The following describes two proteins that form a bound complex.

Contacts between the two chains:
Residue D572 in chain A interacts with residue V377 in chain B (closest heavy-atom distance 3.7 Å).
Residue L576 in chain A contacts residue V377 in chain B (closest heavy-atom distance 3.9 Å).
Residue R580 in chain A interacts with residue K372 in chain B (closest heavy-atom distance 3.7 Å).
Residue L576 in chain A interacts with residue E376 in chain B (closest heavy-atom distance 3.1 Å).
Residue L576 in chain A interacts with residue K373 in chain B (closest heavy-atom distance 4.2 Å).
Residue R580 in chain A is in contact with residue E376 in chain B (closest heavy-atom distance 3.9 Å).
Residue K579 in chain A is in contact with residue E376 in chain B (closest heavy-atom distance 2.2 Å).
Residue V573 in chain A interacts with residue K373 in chain B (closest heavy-atom distance 3.2 Å).
Residue K579 in chain A is in contact with residue M380 in chain B (closest heavy-atom distance 3.6 Å).
Residue L576 in chain A interacts with residue M380 in chain B (closest heavy-atom distance 3.9 Å).
Residue A575 in chain A is in contact with residue M380 in chain B (closest heavy-atom distance 3.8 Å).
Residue D572 in chain A is in contact with residue M380 in chain B (closest heavy-atom distance 4.8 Å).

Sequence of chain B:
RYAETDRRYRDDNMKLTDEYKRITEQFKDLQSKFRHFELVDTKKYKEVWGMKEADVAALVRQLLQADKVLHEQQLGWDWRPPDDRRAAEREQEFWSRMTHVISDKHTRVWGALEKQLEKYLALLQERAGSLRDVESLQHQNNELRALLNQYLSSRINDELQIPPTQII

Sequence of chain A:
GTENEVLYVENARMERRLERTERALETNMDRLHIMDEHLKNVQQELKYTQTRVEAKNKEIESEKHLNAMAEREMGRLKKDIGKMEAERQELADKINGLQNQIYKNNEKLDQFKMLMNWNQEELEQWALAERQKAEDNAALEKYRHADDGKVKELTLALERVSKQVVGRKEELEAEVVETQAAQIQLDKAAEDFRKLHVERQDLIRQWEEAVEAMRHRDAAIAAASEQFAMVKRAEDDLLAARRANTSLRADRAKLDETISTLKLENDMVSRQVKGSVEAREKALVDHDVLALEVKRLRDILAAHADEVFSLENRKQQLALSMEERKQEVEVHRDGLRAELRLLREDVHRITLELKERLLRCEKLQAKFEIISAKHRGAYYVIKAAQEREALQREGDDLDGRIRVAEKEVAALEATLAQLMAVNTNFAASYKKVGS